The following describes two proteins that form a bound complex.

Contacts between the two chains:
Residue T148 in protein 1 interacts with residue E120 in protein 2 (closest heavy-atom distance 4.2 Å).
Residue A52 in protein 1 interacts with residue M110 in protein 2 (closest heavy-atom distance 4.5 Å).
Residue K54 in protein 1 contacts residue E88 in protein 2 (closest heavy-atom distance 3.4 Å).
Residue L156 in protein 1 contacts residue E124 in protein 2 (closest heavy-atom distance 3.5 Å).
Residue A333 in protein 1 contacts residue E121 in protein 2 (closest heavy-atom distance 4.1 Å).
Residue T148 in protein 1 interacts with residue T118 in protein 2 (closest heavy-atom distance 4.0 Å).
Residue F93 in protein 1 contacts residue F142 in protein 2 (closest heavy-atom distance 3.3 Å).
Residue Q66 in protein 1 contacts residue F142 in protein 2 (closest heavy-atom distance 4.0 Å).
Residue R330 in protein 1 is in contact with residue E128 in protein 2 (closest heavy-atom distance 3.5 Å).
Residue Y91 in protein 1 is in contact with residue F142 in protein 2 (closest heavy-atom distance 3.1 Å).
Residue A65 in protein 1 contacts residue F142 in protein 2 (closest heavy-atom distance 4.2 Å).
Residue I55 in protein 1 interacts with residue V92 in protein 2 (closest heavy-atom distance 4.8 Å).
Residue V63 in protein 1 contacts residue E128 in protein 2 (closest heavy-atom distance 4.8 Å).
Residue T334 in protein 1 is in contact with residue T118 in protein 2 (closest heavy-atom distance 4.5 Å).
Residue R330 in protein 1 contacts residue E124 in protein 2 (closest heavy-atom distance 3.0 Å).
Residue G56 in protein 1 interacts with residue M125 in protein 2 (closest heavy-atom distance 4.6 Å).
Residue K54 in protein 1 is in contact with residue V92 in protein 2 (closest heavy-atom distance 3.6 Å).
Residue A333 in protein 1 is in contact with residue T118 in protein 2 (closest heavy-atom distance 4.2 Å).
Residue A49 in protein 1 contacts residue E115 in protein 2 (closest heavy-atom distance 4.4 Å).
Residue F93 in protein 1 contacts residue V143 in protein 2 (closest heavy-atom distance 4.3 Å).
Residue F58 in protein 1 interacts with residue E140 in protein 2 (closest heavy-atom distance 4.1 Å).
Residue V63 in protein 1 is in contact with residue E124 in protein 2 (closest heavy-atom distance 4.8 Å).
Residue A51 in protein 1 interacts with residue V92 in protein 2 (closest heavy-atom distance 3.1 Å).
Residue R60 in protein 1 interacts with residue L117 in protein 2 (closest heavy-atom distance 3.5 Å).
Residue Q90 in protein 1 is in contact with residue Y139 in protein 2 (closest heavy-atom distance 4.1 Å).
Residue R60 in protein 1 is in contact with residue E121 in protein 2 (closest heavy-atom distance 3.6 Å).
Residue A150 in protein 1 is in contact with residue E120 in protein 2 (closest heavy-atom distance 4.2 Å).
Residue G92 in protein 1 contacts residue F142 in protein 2 (closest heavy-atom distance 3.1 Å).
Residue Q66 in protein 1 is in contact with residue E128 in protein 2 (closest heavy-atom distance 3.2 Å).
Residue A333 in protein 1 interacts with residue E120 in protein 2 (closest heavy-atom distance 5.0 Å).
Residue K61 in protein 1 contacts residue F142 in protein 2 (closest heavy-atom distance 4.9 Å).
Residue T335 in protein 1 is in contact with residue T118 in protein 2 (closest heavy-atom distance 4.6 Å).
Residue I55 in protein 1 contacts residue M110 in protein 2 (closest heavy-atom distance 3.9 Å).
Residue L59 in protein 1 interacts with residue Y139 in protein 2 (closest heavy-atom distance 4.0 Å).
Residue R159 in protein 1 is in contact with residue E124 in protein 2 (closest heavy-atom distance 3.0 Å).
Residue A62 in protein 1 interacts with residue F142 in protein 2 (closest heavy-atom distance 3.4 Å).
Residue G53 in protein 1 contacts residue E115 in protein 2 (closest heavy-atom distance 3.2 Å).
Residue A51 in protein 1 interacts with residue D94 in protein 2 (closest heavy-atom distance 4.3 Å).
Residue F58 in protein 1 contacts residue F142 in protein 2 (closest heavy-atom distance 4.1 Å).
Residue L59 in protein 1 contacts residue I126 in protein 2 (closest heavy-atom distance 4.8 Å).
Residue A62 in protein 1 interacts with residue Y139 in protein 2 (closest heavy-atom distance 3.7 Å).
Residue A49 in protein 1 contacts residue D94 in protein 2 (closest heavy-atom distance 4.8 Å).
Residue A50 in protein 1 contacts residue E115 in protein 2 (closest heavy-atom distance 4.9 Å).
Residue L331 in protein 1 contacts residue E120 in protein 2 (closest heavy-atom distance 4.1 Å).
Residue F58 in protein 1 interacts with residue A89 in protein 2 (closest heavy-atom distance 4.6 Å).
Residue L59 in protein 1 interacts with residue R107 in protein 2 (closest heavy-atom distance 4.4 Å).
Residue A49 in protein 1 contacts residue K95 in protein 2 (closest heavy-atom distance 3.4 Å).
Residue Q90 in protein 1 interacts with residue E128 in protein 2 (closest heavy-atom distance 4.6 Å).
Residue A52 in protein 1 is in contact with residue K95 in protein 2 (closest heavy-atom distance 4.3 Å).
Residue R159 in protein 1 interacts with residue R127 in protein 2 (closest heavy-atom distance 3.5 Å).
Residue I55 in protein 1 interacts with residue R107 in protein 2 (closest heavy-atom distance 3.9 Å).
Residue L59 in protein 1 is in contact with residue M125 in protein 2 (closest heavy-atom distance 3.5 Å).
Residue F58 in protein 1 is in contact with residue Y139 in protein 2 (closest heavy-atom distance 4.1 Å).
Residue A52 in protein 1 interacts with residue E115 in protein 2 (closest heavy-atom distance 3.1 Å).
Residue D145 in protein 1 interacts with residue E120 in protein 2 (closest heavy-atom distance 3.6 Å).
Residue Q90 in protein 1 contacts residue F142 in protein 2 (closest heavy-atom distance 3.5 Å).
Residue R60 in protein 1 is in contact with residue M125 in protein 2 (closest heavy-atom distance 4.2 Å).
Residue I55 in protein 1 is in contact with residue F93 in protein 2 (closest heavy-atom distance 3.5 Å).
Residue L331 in protein 1 interacts with residue E121 in protein 2 (closest heavy-atom distance 4.1 Å).
Residue L331 in protein 1 is in contact with residue E124 in protein 2 (closest heavy-atom distance 4.8 Å).

Sequence of protein 1:
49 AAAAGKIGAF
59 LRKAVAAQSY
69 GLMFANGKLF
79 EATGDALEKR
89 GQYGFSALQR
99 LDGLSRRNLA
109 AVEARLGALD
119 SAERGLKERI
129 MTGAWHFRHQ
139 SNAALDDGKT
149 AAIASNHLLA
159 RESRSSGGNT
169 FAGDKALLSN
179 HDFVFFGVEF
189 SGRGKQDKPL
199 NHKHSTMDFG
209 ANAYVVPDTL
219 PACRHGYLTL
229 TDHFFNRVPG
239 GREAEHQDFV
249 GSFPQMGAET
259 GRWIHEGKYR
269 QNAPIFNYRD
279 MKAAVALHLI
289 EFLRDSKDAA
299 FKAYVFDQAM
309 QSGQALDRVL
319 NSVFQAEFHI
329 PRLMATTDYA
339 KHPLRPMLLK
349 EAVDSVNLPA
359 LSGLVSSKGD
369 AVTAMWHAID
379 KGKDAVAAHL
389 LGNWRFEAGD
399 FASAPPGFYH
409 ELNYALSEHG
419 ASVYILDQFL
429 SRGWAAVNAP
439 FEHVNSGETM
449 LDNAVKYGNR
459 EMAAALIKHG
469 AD

Sequence of protein 2:
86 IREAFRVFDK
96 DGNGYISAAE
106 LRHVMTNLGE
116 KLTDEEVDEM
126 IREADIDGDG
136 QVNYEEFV